Interface contacts:
Residue I172 in protein 1 is in contact with residue E173 in protein 2 (closest heavy-atom distance 3.6 Å).
Residue I186 in protein 1 contacts residue I186 in protein 2 (closest heavy-atom distance 4.2 Å).
Residue L190 in protein 1 is in contact with residue L190 in protein 2 (closest heavy-atom distance 4.2 Å).
Residue I179 in protein 1 contacts residue I179 in protein 2 (closest heavy-atom distance 4.8 Å).
Residue S178 in protein 1 interacts with residue E180 in protein 2 (closest heavy-atom distance 3.9 Å).
Residue L189 in protein 1 interacts with residue R191 in protein 2 (closest heavy-atom distance 3.8 Å).
Residue I179 in protein 1 is in contact with residue E180 in protein 2 (closest heavy-atom distance 3.2 Å).
Residue I179 in protein 1 contacts residue L183 in protein 2 (closest heavy-atom distance 4.1 Å).
Residue K182 in protein 1 interacts with residue L183 in protein 2 (closest heavy-atom distance 3.4 Å).
Residue I172 in protein 1 is in contact with residue L176 in protein 2 (closest heavy-atom distance 4.8 Å).
Residue R175 in protein 1 contacts residue E180 in protein 2 (closest heavy-atom distance 3.4 Å).
Residue I186 in protein 1 interacts with residue L190 in protein 2 (closest heavy-atom distance 4.3 Å).
Residue L189 in protein 1 interacts with residue L190 in protein 2 (closest heavy-atom distance 4.0 Å).
Residue R175 in protein 1 interacts with residue L176 in protein 2 (closest heavy-atom distance 3.1 Å).
Residue L176 in protein 1 is in contact with residue L176 in protein 2 (closest heavy-atom distance 4.3 Å).
Residue M185 in protein 1 contacts residue L187 in protein 2 (closest heavy-atom distance 3.2 Å).
Residue L183 in protein 1 contacts residue L183 in protein 2 (closest heavy-atom distance 3.6 Å).
Residue K182 in protein 1 is in contact with residue S184 in protein 2 (closest heavy-atom distance 4.0 Å).
Residue R175 in protein 1 contacts residue E177 in protein 2 (closest heavy-atom distance 4.0 Å).
Residue G213 in protein 1 interacts with residue L193 in protein 2 (closest heavy-atom distance 4.3 Å).
Residue K182 in protein 1 interacts with residue E180 in protein 2 (closest heavy-atom distance 5.0 Å).
Residue L189 in protein 1 contacts residue L187 in protein 2 (closest heavy-atom distance 4.6 Å).
Residue L193 in protein 1 is in contact with residue L193 in protein 2 (closest heavy-atom distance 4.8 Å).
Residue K182 in protein 1 is in contact with residue L187 in protein 2 (closest heavy-atom distance 3.7 Å).
Residue I212 in protein 1 interacts with residue L193 in protein 2 (closest heavy-atom distance 3.4 Å).
Residue I186 in protein 1 interacts with residue L187 in protein 2 (closest heavy-atom distance 4.7 Å).

Sequence of protein 2:
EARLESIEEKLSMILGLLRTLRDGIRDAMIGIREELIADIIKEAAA

These two protein chains interact to form a complex.

Sequence of protein 1:
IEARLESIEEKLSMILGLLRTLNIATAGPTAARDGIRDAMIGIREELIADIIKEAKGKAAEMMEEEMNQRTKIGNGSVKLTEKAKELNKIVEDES